Sequence of the first protein:
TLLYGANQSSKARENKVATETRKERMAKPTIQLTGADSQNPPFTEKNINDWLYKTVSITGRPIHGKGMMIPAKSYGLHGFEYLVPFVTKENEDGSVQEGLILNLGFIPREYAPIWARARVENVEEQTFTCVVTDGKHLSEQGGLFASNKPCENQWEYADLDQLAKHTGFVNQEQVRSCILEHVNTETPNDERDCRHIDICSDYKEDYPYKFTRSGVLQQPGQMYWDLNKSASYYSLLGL

The following describes two proteins that form a bound complex.

Residue-level contacts at the interface:
Residue G131 in the first protein is in contact with residue V204 in the second protein (closest heavy-atom distance 4.3 Å).
Residue G131 in the first protein interacts with residue D205 in the second protein (closest heavy-atom distance 2.7 Å).
Residue H130 in the first protein contacts residue G207 in the second protein (closest heavy-atom distance 4.8 Å).
Residue I180 in the first protein interacts with residue I208 in the second protein (closest heavy-atom distance 4.2 Å).
Residue D159 in the first protein is in contact with residue R201 in the second protein (closest heavy-atom distance 2.5 Å).
Residue K132 in the first protein is in contact with residue D205 in the second protein (closest heavy-atom distance 5.0 Å).
Residue H130 in the first protein contacts residue T206 in the second protein (closest heavy-atom distance 4.0 Å).
Residue G131 in the first protein contacts residue T206 in the second protein (closest heavy-atom distance 4.1 Å).
Residue E158 in the first protein contacts residue R201 in the second protein (closest heavy-atom distance 3.2 Å).
Residue W181 in the first protein interacts with residue I208 in the second protein (closest heavy-atom distance 4.6 Å).
Residue R127 in the first protein interacts with residue R202 in the second protein (closest heavy-atom distance 3.4 Å).
Residue G160 in the first protein interacts with residue R201 in the second protein (closest heavy-atom distance 4.1 Å).
Residue I180 in the first protein contacts residue T206 in the second protein (closest heavy-atom distance 4.0 Å).
Residue G131 in the first protein contacts residue G207 in the second protein (closest heavy-atom distance 3.6 Å).
Residue E187 in the first protein interacts with residue T206 in the second protein (closest heavy-atom distance 3.3 Å).
Residue E190 in the first protein contacts residue R202 in the second protein (closest heavy-atom distance 3.5 Å).
Residue R127 in the first protein contacts residue D205 in the second protein (closest heavy-atom distance 2.6 Å).
Residue V186 in the first protein interacts with residue I208 in the second protein (closest heavy-atom distance 4.6 Å).
Residue E190 in the first protein contacts residue F198 in the second protein (closest heavy-atom distance 4.3 Å).
Residue V186 in the first protein contacts residue T206 in the second protein (closest heavy-atom distance 4.3 Å).
Residue V189 in the first protein is in contact with residue T206 in the second protein (closest heavy-atom distance 3.7 Å).
Residue I180 in the first protein interacts with residue G207 in the second protein (closest heavy-atom distance 3.6 Å).
Residue E156 in the first protein interacts with residue R202 in the second protein (closest heavy-atom distance 3.8 Å).
Residue V189 in the first protein contacts residue D205 in the second protein (closest heavy-atom distance 3.8 Å).
Residue I129 in the first protein is in contact with residue D205 in the second protein (closest heavy-atom distance 3.7 Å).
Residue V189 in the first protein interacts with residue R202 in the second protein (closest heavy-atom distance 3.8 Å).
Residue H130 in the first protein interacts with residue D205 in the second protein (closest heavy-atom distance 3.6 Å).

Sequence of the second protein:
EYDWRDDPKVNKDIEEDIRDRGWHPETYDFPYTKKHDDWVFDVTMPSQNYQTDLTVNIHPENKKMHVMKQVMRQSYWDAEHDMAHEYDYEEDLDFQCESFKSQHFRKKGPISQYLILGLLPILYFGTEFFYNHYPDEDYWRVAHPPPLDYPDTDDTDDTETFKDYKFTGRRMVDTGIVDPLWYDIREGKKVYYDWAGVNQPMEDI